Sequence of the second protein:
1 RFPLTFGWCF

Sequence of the first protein:
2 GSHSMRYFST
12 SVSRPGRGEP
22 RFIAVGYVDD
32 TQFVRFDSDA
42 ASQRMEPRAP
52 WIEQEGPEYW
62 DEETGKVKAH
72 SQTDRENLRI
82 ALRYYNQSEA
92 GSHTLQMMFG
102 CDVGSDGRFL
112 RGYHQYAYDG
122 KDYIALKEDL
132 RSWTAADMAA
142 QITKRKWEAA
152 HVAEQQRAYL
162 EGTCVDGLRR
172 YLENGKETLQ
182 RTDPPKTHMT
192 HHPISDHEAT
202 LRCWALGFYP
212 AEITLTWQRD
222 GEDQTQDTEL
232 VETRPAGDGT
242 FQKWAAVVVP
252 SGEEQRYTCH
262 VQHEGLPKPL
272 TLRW

Interface contacts:
Residue Y160 in the first protein is in contact with residue F2 in the second protein (closest heavy-atom distance 4.1 Å).
Residue F100 in the first protein is in contact with residue W8 in the second protein (closest heavy-atom distance 4.0 Å).
Residue D167 in the first protein interacts with residue R1 in the second protein (closest heavy-atom distance 3.9 Å).
Residue W148 in the first protein interacts with residue F10 in the second protein (closest heavy-atom distance 4.0 Å).
Residue Y124 in the first protein contacts residue F10 in the second protein (closest heavy-atom distance 3.3 Å).
Residue Y160 in the first protein is in contact with residue R1 in the second protein (closest heavy-atom distance 2.7 Å).
Residue T74 in the first protein is in contact with residue F6 in the second protein (closest heavy-atom distance 4.2 Å).
Residue G168 in the first protein is in contact with residue R1 in the second protein (closest heavy-atom distance 4.0 Å).
Residue K67 in the first protein contacts residue L4 in the second protein (closest heavy-atom distance 3.7 Å).
Residue Q156 in the first protein contacts residue W8 in the second protein (closest heavy-atom distance 3.6 Å).
Residue F100 in the first protein is in contact with residue F2 in the second protein (closest heavy-atom distance 3.9 Å).
Residue Y8 in the first protein interacts with residue R1 in the second protein (closest heavy-atom distance 3.0 Å).
Residue F100 in the first protein interacts with residue P3 in the second protein (closest heavy-atom distance 3.3 Å).
Residue T74 in the first protein is in contact with residue C9 in the second protein (closest heavy-atom distance 4.4 Å).
Residue V68 in the first protein is in contact with residue F2 in the second protein (closest heavy-atom distance 4.5 Å).
Residue K67 in the first protein is in contact with residue R1 in the second protein (closest heavy-atom distance 4.0 Å).
Residue R171 in the first protein is in contact with residue R1 in the second protein (closest heavy-atom distance 4.5 Å).
Residue Y85 in the first protein contacts residue F10 in the second protein (closest heavy-atom distance 2.7 Å).
Residue E64 in the first protein contacts residue R1 in the second protein (closest heavy-atom distance 3.4 Å).
Residue I143 in the first protein is in contact with residue F10 in the second protein (closest heavy-atom distance 4.6 Å).
Residue M98 in the first protein interacts with residue F2 in the second protein (closest heavy-atom distance 5.0 Å).
Residue H115 in the first protein is in contact with residue W8 in the second protein (closest heavy-atom distance 3.0 Å).
Residue V153 in the first protein is in contact with residue G7 in the second protein (closest heavy-atom distance 3.9 Å).
Residue T164 in the first protein is in contact with residue R1 in the second protein (closest heavy-atom distance 3.5 Å).
Residue I81 in the first protein interacts with residue F10 in the second protein (closest heavy-atom distance 3.5 Å).
Residue W148 in the first protein interacts with residue W8 in the second protein (closest heavy-atom distance 3.5 Å).
Residue T74 in the first protein interacts with residue T5 in the second protein (closest heavy-atom distance 3.5 Å).
Residue K147 in the first protein contacts residue C9 in the second protein (closest heavy-atom distance 2.9 Å).
Residue K67 in the first protein is in contact with residue P3 in the second protein (closest heavy-atom distance 4.0 Å).
Residue Y117 in the first protein contacts residue F10 in the second protein (closest heavy-atom distance 3.7 Å).
Residue N78 in the first protein is in contact with residue W8 in the second protein (closest heavy-atom distance 3.0 Å).
Residue H71 in the first protein interacts with residue W8 in the second protein (closest heavy-atom distance 4.2 Å).
Residue L96 in the first protein is in contact with residue F10 in the second protein (closest heavy-atom distance 3.9 Å).
Residue Y117 in the first protein is in contact with residue W8 in the second protein (closest heavy-atom distance 3.7 Å).
Residue T144 in the first protein interacts with residue C9 in the second protein (closest heavy-atom distance 4.5 Å).
Residue H71 in the first protein interacts with residue F2 in the second protein (closest heavy-atom distance 3.8 Å).
Residue Y172 in the first protein contacts residue R1 in the second protein (closest heavy-atom distance 2.8 Å).
Residue I125 in the first protein is in contact with residue F10 in the second protein (closest heavy-atom distance 4.9 Å).
Residue E64 in the first protein contacts residue F2 in the second protein (closest heavy-atom distance 2.6 Å).
Residue N78 in the first protein interacts with residue F10 in the second protein (closest heavy-atom distance 2.6 Å).
Residue K67 in the first protein contacts residue F2 in the second protein (closest heavy-atom distance 2.5 Å).
Residue N78 in the first protein is in contact with residue C9 in the second protein (closest heavy-atom distance 3.3 Å).
Residue Y60 in the first protein contacts residue R1 in the second protein (closest heavy-atom distance 3.9 Å).
Residue A82 in the first protein is in contact with residue F10 in the second protein (closest heavy-atom distance 4.9 Å).
Residue W148 in the first protein is in contact with residue G7 in the second protein (closest heavy-atom distance 3.5 Å).
Residue Y160 in the first protein is in contact with residue P3 in the second protein (closest heavy-atom distance 3.5 Å).
Residue I81 in the first protein interacts with residue C9 in the second protein (closest heavy-atom distance 4.6 Å).
Residue M46 in the first protein contacts residue F2 in the second protein (closest heavy-atom distance 4.6 Å).
Residue Q157 in the first protein interacts with residue W8 in the second protein (closest heavy-atom distance 3.4 Å).
Residue Q156 in the first protein is in contact with residue L4 in the second protein (closest heavy-atom distance 3.3 Å).
Residue V153 in the first protein is in contact with residue W8 in the second protein (closest heavy-atom distance 4.1 Å).
Residue Y8 in the first protein contacts residue F2 in the second protein (closest heavy-atom distance 3.5 Å).
Residue A70 in the first protein interacts with residue T5 in the second protein (closest heavy-atom distance 4.6 Å).
Residue W148 in the first protein contacts residue C9 in the second protein (closest heavy-atom distance 3.0 Å).
Residue H71 in the first protein contacts residue T5 in the second protein (closest heavy-atom distance 3.0 Å).
Residue T74 in the first protein interacts with residue W8 in the second protein (closest heavy-atom distance 3.9 Å).
Residue M98 in the first protein contacts residue W8 in the second protein (closest heavy-atom distance 3.5 Å).
Residue K147 in the first protein contacts residue F10 in the second protein (closest heavy-atom distance 3.2 Å).
Residue M6 in the first protein is in contact with residue R1 in the second protein (closest heavy-atom distance 3.8 Å).
Residue T144 in the first protein interacts with residue F10 in the second protein (closest heavy-atom distance 2.7 Å).

These two protein chains interact to form a complex.